These two protein chains interact to form a complex.

Sequence of the first protein:
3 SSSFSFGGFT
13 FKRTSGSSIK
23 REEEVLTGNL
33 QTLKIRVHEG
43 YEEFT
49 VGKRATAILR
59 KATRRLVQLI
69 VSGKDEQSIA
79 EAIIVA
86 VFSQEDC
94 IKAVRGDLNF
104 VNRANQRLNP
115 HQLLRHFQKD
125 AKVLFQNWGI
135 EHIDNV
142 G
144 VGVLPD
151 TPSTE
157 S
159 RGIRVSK

Contacts between the two chains:
Residue L28 in the first protein interacts with residue T54 in the second protein (closest heavy-atom distance 4.5 Å).
Residue L32 in the first protein interacts with residue A53 in the second protein (closest heavy-atom distance 3.6 Å).
Residue L32 in the first protein contacts residue K72 in the second protein (closest heavy-atom distance 4.0 Å).
Residue L32 in the first protein interacts with residue T54 in the second protein (closest heavy-atom distance 4.3 Å).
Residue K95 in the first protein is in contact with residue K165 in the second protein (closest heavy-atom distance 4.1 Å).
Residue G30 in the first protein is in contact with residue K72 in the second protein (closest heavy-atom distance 3.5 Å).
Residue N31 in the first protein contacts residue K72 in the second protein (closest heavy-atom distance 2.7 Å).
Residue L32 in the first protein interacts with residue G71 in the second protein (closest heavy-atom distance 4.4 Å).
Residue L32 in the first protein interacts with residue R52 in the second protein (closest heavy-atom distance 3.6 Å).
Residue D91 in the first protein is in contact with residue K165 in the second protein (closest heavy-atom distance 3.5 Å).
Residue L32 in the first protein is in contact with residue S70 in the second protein (closest heavy-atom distance 4.2 Å).
Residue L28 in the first protein contacts residue S70 in the second protein (closest heavy-atom distance 3.2 Å).
Residue L28 in the first protein is in contact with residue S164 in the second protein (closest heavy-atom distance 4.7 Å).
Residue L32 in the first protein contacts residue K51 in the second protein (closest heavy-atom distance 5.0 Å).

Sequence of the second protein:
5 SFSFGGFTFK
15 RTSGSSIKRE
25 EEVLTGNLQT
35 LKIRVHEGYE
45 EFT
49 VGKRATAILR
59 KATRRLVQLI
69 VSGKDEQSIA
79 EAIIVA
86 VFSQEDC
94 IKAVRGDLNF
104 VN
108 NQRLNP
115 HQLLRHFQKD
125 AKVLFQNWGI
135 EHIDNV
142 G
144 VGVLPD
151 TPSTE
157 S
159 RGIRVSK